This data describes a binding interaction between two proteins.

Residue-level contacts at the interface:
Residue G48 in chain A is in contact with residue Q44 in chain B (closest heavy-atom distance 3.8 Å).
Residue K34 in chain A is in contact with residue N29 in chain B (closest heavy-atom distance 2.7 Å).
Residue S19 in chain A contacts residue M16 in chain B (closest heavy-atom distance 3.6 Å).
Residue L41 in chain A contacts residue M37 in chain B (closest heavy-atom distance 3.9 Å).
Residue S33 in chain A is in contact with residue L30 in chain B (closest heavy-atom distance 4.4 Å).
Residue M65 in chain A interacts with residue I62 in chain B (closest heavy-atom distance 3.9 Å).
Residue I38 in chain A contacts residue M33 in chain B (closest heavy-atom distance 3.6 Å).
Residue K73 in chain A interacts with residue R68 in chain B (closest heavy-atom distance 4.3 Å).
Residue L75 in chain A is in contact with residue M72 in chain B (closest heavy-atom distance 4.1 Å).
Residue L51 in chain A interacts with residue Q47 in chain B (closest heavy-atom distance 4.0 Å).
Residue M65 in chain A contacts residue R61 in chain B (closest heavy-atom distance 3.8 Å).
Residue E55 in chain A interacts with residue I51 in chain B (closest heavy-atom distance 4.0 Å).
Residue N62 in chain A interacts with residue N58 in chain B (closest heavy-atom distance 4.1 Å).
Residue L44 in chain A is in contact with residue M37 in chain B (closest heavy-atom distance 3.9 Å).
Residue A16 in chain A is in contact with residue R12 in chain B (closest heavy-atom distance 3.5 Å).
Residue V30 in chain A interacts with residue I27 in chain B (closest heavy-atom distance 4.0 Å).
Residue L44 in chain A interacts with residue E40 in chain B (closest heavy-atom distance 4.0 Å).
Residue M58 in chain A is in contact with residue A55 in chain B (closest heavy-atom distance 3.7 Å).
Residue D17 in chain A contacts residue R12 in chain B (closest heavy-atom distance 2.7 Å).
Residue M65 in chain A contacts residue A65 in chain B (closest heavy-atom distance 4.1 Å).
Residue M26 in chain A interacts with residue V23 in chain B (closest heavy-atom distance 4.1 Å).
Residue T23 in chain A is in contact with residue L20 in chain B (closest heavy-atom distance 4.0 Å).
Residue V30 in chain A interacts with residue I26 in chain B (closest heavy-atom distance 3.7 Å).
Residue T23 in chain A is in contact with residue N19 in chain B (closest heavy-atom distance 3.4 Å).
Residue E69 in chain A contacts residue R61 in chain B (closest heavy-atom distance 2.7 Å).
Residue L27 in chain A interacts with residue I26 in chain B (closest heavy-atom distance 4.1 Å).
Residue L72 in chain A is in contact with residue A65 in chain B (closest heavy-atom distance 3.9 Å).
Residue L72 in chain A interacts with residue M72 in chain B (closest heavy-atom distance 3.8 Å).
Residue K66 in chain A contacts residue R61 in chain B (closest heavy-atom distance 3.6 Å).
Residue A16 in chain A contacts residue M16 in chain B (closest heavy-atom distance 3.7 Å).
Residue D13 in chain A interacts with residue R12 in chain B (closest heavy-atom distance 2.7 Å).
Residue L44 in chain A interacts with residue Q44 in chain B (closest heavy-atom distance 3.2 Å).
Residue G37 in chain A interacts with residue M33 in chain B (closest heavy-atom distance 3.8 Å).
Residue L51 in chain A is in contact with residue Q44 in chain B (closest heavy-atom distance 3.5 Å).
Residue T23 in chain A is in contact with residue M16 in chain B (closest heavy-atom distance 3.6 Å).
Residue L51 in chain A interacts with residue I51 in chain B (closest heavy-atom distance 3.9 Å).
Residue I61 in chain A contacts residue N58 in chain B (closest heavy-atom distance 4.1 Å).
Residue V54 in chain A interacts with residue I51 in chain B (closest heavy-atom distance 4.0 Å).
Residue L44 in chain A interacts with residue I41 in chain B (closest heavy-atom distance 4.0 Å).
Residue G37 in chain A contacts residue M37 in chain B (closest heavy-atom distance 3.7 Å).
Residue L20 in chain A contacts residue R12 in chain B (closest heavy-atom distance 3.7 Å).
Residue K34 in chain A is in contact with residue L30 in chain B (closest heavy-atom distance 4.0 Å).
Residue V30 in chain A interacts with residue L30 in chain B (closest heavy-atom distance 3.8 Å).
Residue G76 in chain A interacts with residue M72 in chain B (closest heavy-atom distance 4.0 Å).
Residue R24 in chain A interacts with residue N19 in chain B (closest heavy-atom distance 4.0 Å).
Residue L72 in chain A interacts with residue R68 in chain B (closest heavy-atom distance 3.8 Å).
Residue L27 in chain A contacts residue V23 in chain B (closest heavy-atom distance 3.6 Å).
Residue E55 in chain A interacts with residue K54 in chain B (closest heavy-atom distance 2.6 Å).
Residue L41 in chain A interacts with residue M33 in chain B (closest heavy-atom distance 4.3 Å).
Residue N62 in chain A interacts with residue R61 in chain B (closest heavy-atom distance 2.9 Å).
Residue L20 in chain A interacts with residue M16 in chain B (closest heavy-atom distance 3.7 Å).
Residue K34 in chain A is in contact with residue I26 in chain B (closest heavy-atom distance 4.2 Å).
Residue T40 in chain A interacts with residue M37 in chain B (closest heavy-atom distance 4.0 Å).
Residue R24 in chain A contacts residue E15 in chain B (closest heavy-atom distance 2.6 Å).
Residue K34 in chain A is in contact with residue M33 in chain B (closest heavy-atom distance 4.3 Å).
Residue L20 in chain A interacts with residue E15 in chain B (closest heavy-atom distance 3.9 Å).
Residue M26 in chain A contacts residue L20 in chain B (closest heavy-atom distance 3.7 Å).
Residue E55 in chain A is in contact with residue R50 in chain B (closest heavy-atom distance 2.7 Å).
Residue L27 in chain A is in contact with residue Q22 in chain B (closest heavy-atom distance 3.7 Å).
Residue V30 in chain A interacts with residue V23 in chain B (closest heavy-atom distance 4.2 Å).

Sequence of chain A:
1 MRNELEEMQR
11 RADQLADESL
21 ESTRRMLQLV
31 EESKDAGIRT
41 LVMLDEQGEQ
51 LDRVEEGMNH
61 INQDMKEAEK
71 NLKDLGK

Sequence of chain B:
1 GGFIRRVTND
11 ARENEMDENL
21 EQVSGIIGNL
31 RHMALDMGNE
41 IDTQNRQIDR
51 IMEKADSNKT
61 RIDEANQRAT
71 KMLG